These two protein chains interact to form a complex.

Sequence of protein 1:
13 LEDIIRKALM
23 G

Sequence of protein 2:
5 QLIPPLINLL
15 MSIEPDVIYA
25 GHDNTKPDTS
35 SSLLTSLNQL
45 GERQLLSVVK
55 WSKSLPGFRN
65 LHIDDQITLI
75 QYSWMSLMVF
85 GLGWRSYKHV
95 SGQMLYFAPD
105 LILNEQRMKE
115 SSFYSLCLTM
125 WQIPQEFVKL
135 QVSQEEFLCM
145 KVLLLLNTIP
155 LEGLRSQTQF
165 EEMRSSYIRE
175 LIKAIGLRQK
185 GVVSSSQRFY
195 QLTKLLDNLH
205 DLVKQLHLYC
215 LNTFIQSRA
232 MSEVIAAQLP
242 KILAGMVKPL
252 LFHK

Residue-level contacts at the interface:
Residue K57 in protein 2 interacts with residue G23 in protein 1 (closest heavy-atom distance 3.7 Å).
Residue V53 in protein 2 interacts with residue I17 in protein 1 (closest heavy-atom distance 3.8 Å).
Residue I67 in protein 2 contacts residue M22 in protein 1 (closest heavy-atom distance 3.2 Å).
Residue I74 in protein 2 is in contact with residue L21 in protein 1 (closest heavy-atom distance 4.8 Å).
Residue K57 in protein 2 is in contact with residue L21 in protein 1 (closest heavy-atom distance 3.4 Å).
Residue Q75 in protein 2 interacts with residue E14 in protein 1 (closest heavy-atom distance 2.6 Å).
Residue W78 in protein 2 interacts with residue L13 in protein 1 (closest heavy-atom distance 3.4 Å).
Residue W78 in protein 2 contacts residue I17 in protein 1 (closest heavy-atom distance 4.2 Å).
Residue L50 in protein 2 is in contact with residue I16 in protein 1 (closest heavy-atom distance 4.3 Å).
Residue I71 in protein 2 is in contact with residue L21 in protein 1 (closest heavy-atom distance 3.8 Å).
Residue I74 in protein 2 is in contact with residue I17 in protein 1 (closest heavy-atom distance 3.1 Å).
Residue I71 in protein 2 is in contact with residue I17 in protein 1 (closest heavy-atom distance 4.4 Å).
Residue R63 in protein 2 interacts with residue M22 in protein 1 (closest heavy-atom distance 4.9 Å).
Residue I67 in protein 2 interacts with residue L21 in protein 1 (closest heavy-atom distance 4.5 Å).
Residue R63 in protein 2 contacts residue L21 in protein 1 (closest heavy-atom distance 3.0 Å).
Residue S56 in protein 2 is in contact with residue L21 in protein 1 (closest heavy-atom distance 4.3 Å).
Residue V53 in protein 2 contacts residue A20 in protein 1 (closest heavy-atom distance 3.4 Å).
Residue Q70 in protein 2 contacts residue L21 in protein 1 (closest heavy-atom distance 3.0 Å).
Residue L49 in protein 2 contacts residue I17 in protein 1 (closest heavy-atom distance 3.8 Å).
Residue I71 in protein 2 contacts residue R18 in protein 1 (closest heavy-atom distance 3.8 Å).
Residue V53 in protein 2 interacts with residue L21 in protein 1 (closest heavy-atom distance 3.5 Å).
Residue F62 in protein 2 interacts with residue L21 in protein 1 (closest heavy-atom distance 4.4 Å).
Residue Q75 in protein 2 is in contact with residue I17 in protein 1 (closest heavy-atom distance 4.3 Å).
Residue L50 in protein 2 is in contact with residue A20 in protein 1 (closest heavy-atom distance 4.2 Å).
Residue I71 in protein 2 interacts with residue E14 in protein 1 (closest heavy-atom distance 4.4 Å).
Residue L49 in protein 2 is in contact with residue L13 in protein 1 (closest heavy-atom distance 4.0 Å).
Residue K57 in protein 2 interacts with residue A20 in protein 1 (closest heavy-atom distance 3.1 Å).
Residue L49 in protein 2 interacts with residue I16 in protein 1 (closest heavy-atom distance 4.6 Å).
Residue E46 in protein 2 is in contact with residue I16 in protein 1 (closest heavy-atom distance 4.0 Å).